Sequence of chain B:
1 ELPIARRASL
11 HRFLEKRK

Sequence of chain A:
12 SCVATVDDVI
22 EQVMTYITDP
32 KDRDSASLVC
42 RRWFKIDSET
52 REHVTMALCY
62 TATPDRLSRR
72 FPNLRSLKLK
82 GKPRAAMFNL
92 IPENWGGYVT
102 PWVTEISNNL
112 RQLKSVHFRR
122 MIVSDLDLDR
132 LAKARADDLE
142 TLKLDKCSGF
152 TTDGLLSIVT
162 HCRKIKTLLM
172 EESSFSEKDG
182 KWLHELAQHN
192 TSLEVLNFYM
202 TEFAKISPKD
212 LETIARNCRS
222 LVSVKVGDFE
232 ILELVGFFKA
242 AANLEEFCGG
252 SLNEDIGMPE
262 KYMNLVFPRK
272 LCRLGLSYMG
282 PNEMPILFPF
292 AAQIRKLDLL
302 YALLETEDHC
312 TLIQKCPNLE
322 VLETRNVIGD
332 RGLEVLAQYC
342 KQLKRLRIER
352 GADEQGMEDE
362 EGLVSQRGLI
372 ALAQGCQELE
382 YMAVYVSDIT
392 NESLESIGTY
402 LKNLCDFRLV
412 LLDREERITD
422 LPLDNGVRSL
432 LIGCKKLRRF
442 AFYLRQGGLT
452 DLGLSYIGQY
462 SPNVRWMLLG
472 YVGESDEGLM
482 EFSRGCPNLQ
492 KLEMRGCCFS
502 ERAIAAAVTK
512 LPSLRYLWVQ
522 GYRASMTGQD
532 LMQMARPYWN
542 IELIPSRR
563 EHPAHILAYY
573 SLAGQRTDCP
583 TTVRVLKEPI

These two protein chains interact to form a complex.

Residue-level contacts at the interface:
Residue D354 in chain A is in contact with residue R6 in chain B (closest heavy-atom distance 4.0 Å).
Residue R351 in chain A interacts with residue R6 in chain B (closest heavy-atom distance 3.5 Å).
Residue M88 in chain A contacts residue A8 in chain B (closest heavy-atom distance 3.0 Å).
Residue R348 in chain A contacts residue R7 in chain B (closest heavy-atom distance 3.7 Å).
Residue Q521 in chain A is in contact with residue L2 in chain B (closest heavy-atom distance 4.1 Å).
Residue M201 in chain A interacts with residue R12 in chain B (closest heavy-atom distance 3.3 Å).
Residue N90 in chain A interacts with residue R6 in chain B (closest heavy-atom distance 4.2 Å).
Residue F89 in chain A is in contact with residue A8 in chain B (closest heavy-atom distance 4.5 Å).
Residue L304 in chain A is in contact with residue F13 in chain B (closest heavy-atom distance 3.9 Å).
Residue E355 in chain A interacts with residue R6 in chain B (closest heavy-atom distance 4.1 Å).
Residue Y279 in chain A interacts with residue K16 in chain B (closest heavy-atom distance 3.2 Å).
Residue L301 in chain A contacts residue L10 in chain B (closest heavy-atom distance 3.7 Å).
Residue R351 in chain A contacts residue L14 in chain B (closest heavy-atom distance 4.5 Å).
Residue E350 in chain A interacts with residue R7 in chain B (closest heavy-atom distance 3.5 Å).
Residue R496 in chain A is in contact with residue I4 in chain B (closest heavy-atom distance 4.5 Å).
Residue Y279 in chain A interacts with residue F13 in chain B (closest heavy-atom distance 3.6 Å).
Residue L91 in chain A interacts with residue A5 in chain B (closest heavy-atom distance 4.1 Å).
Residue R496 in chain A is in contact with residue L2 in chain B (closest heavy-atom distance 3.8 Å).
Residue Q356 in chain A interacts with residue K18 in chain B (closest heavy-atom distance 3.6 Å).
Residue E359 in chain A is in contact with residue R17 in chain B (closest heavy-atom distance 2.7 Å).
Residue R326 in chain A is in contact with residue R17 in chain B (closest heavy-atom distance 3.9 Å).
Residue E173 in chain A interacts with residue R12 in chain B (closest heavy-atom distance 3.8 Å).
Residue A353 in chain A interacts with residue R6 in chain B (closest heavy-atom distance 4.4 Å).
Residue A353 in chain A interacts with residue L14 in chain B (closest heavy-atom distance 3.8 Å).
Residue G352 in chain A interacts with residue L14 in chain B (closest heavy-atom distance 3.8 Å).
Residue Y386 in chain A is in contact with residue A5 in chain B (closest heavy-atom distance 4.6 Å).
Residue M88 in chain A contacts residue R6 in chain B (closest heavy-atom distance 4.5 Å).
Residue A353 in chain A is in contact with residue R17 in chain B (closest heavy-atom distance 3.9 Å).
Residue F89 in chain A is in contact with residue R7 in chain B (closest heavy-atom distance 3.4 Å).
Residue N90 in chain A interacts with residue A8 in chain B (closest heavy-atom distance 3.5 Å).
Residue R496 in chain A contacts residue A5 in chain B (closest heavy-atom distance 4.2 Å).
Residue A303 in chain A contacts residue F13 in chain B (closest heavy-atom distance 4.2 Å).
Residue Y302 in chain A contacts residue L10 in chain B (closest heavy-atom distance 4.3 Å).
Residue L301 in chain A is in contact with residue F13 in chain B (closest heavy-atom distance 4.3 Å).
Residue G352 in chain A interacts with residue R6 in chain B (closest heavy-atom distance 2.7 Å).
Residue R326 in chain A is in contact with residue L10 in chain B (closest heavy-atom distance 4.0 Å).
Residue F89 in chain A contacts residue A5 in chain B (closest heavy-atom distance 3.8 Å).
Residue E355 in chain A contacts residue K18 in chain B (closest heavy-atom distance 3.7 Å).
Residue E563 in chain A interacts with residue E1 in chain B (closest heavy-atom distance 3.4 Å).
Residue Y472 in chain A is in contact with residue L2 in chain B (closest heavy-atom distance 2.9 Å).
Residue E203 in chain A is in contact with residue K16 in chain B (closest heavy-atom distance 3.2 Å).
Residue M88 in chain A interacts with residue R7 in chain B (closest heavy-atom distance 3.6 Å).
Residue E203 in chain A is in contact with residue R12 in chain B (closest heavy-atom distance 3.2 Å).
Residue Y386 in chain A contacts residue I4 in chain B (closest heavy-atom distance 4.2 Å).
Residue D229 in chain A interacts with residue K16 in chain B (closest heavy-atom distance 3.8 Å).
Residue E173 in chain A is in contact with residue S9 in chain B (closest heavy-atom distance 3.5 Å).
Residue D414 in chain A is in contact with residue I4 in chain B (closest heavy-atom distance 3.4 Å).
Residue K147 in chain A is in contact with residue R7 in chain B (closest heavy-atom distance 3.8 Å).
Residue Y302 in chain A interacts with residue F13 in chain B (closest heavy-atom distance 3.2 Å).
Residue R326 in chain A is in contact with residue F13 in chain B (closest heavy-atom distance 3.4 Å).
Residue R351 in chain A interacts with residue I4 in chain B (closest heavy-atom distance 3.0 Å).
Residue R351 in chain A interacts with residue L10 in chain B (closest heavy-atom distance 3.5 Å).
Residue F89 in chain A contacts residue R6 in chain B (closest heavy-atom distance 3.8 Å).
Residue L304 in chain A contacts residue R17 in chain B (closest heavy-atom distance 3.9 Å).
Residue M201 in chain A is in contact with residue S9 in chain B (closest heavy-atom distance 4.1 Å).
Residue E350 in chain A interacts with residue L10 in chain B (closest heavy-atom distance 3.7 Å).
Residue G497 in chain A interacts with residue L2 in chain B (closest heavy-atom distance 3.6 Å).
Residue R496 in chain A is in contact with residue P3 in chain B (closest heavy-atom distance 3.0 Å).
Residue Y302 in chain A is in contact with residue S9 in chain B (closest heavy-atom distance 3.1 Å).
Residue P565 in chain A contacts residue L2 in chain B (closest heavy-atom distance 3.8 Å).